Residue-level contacts at the interface:
Residue R5 in chain A is in contact with residue L2 in chain B (closest heavy-atom distance 4.3 Å).
Residue A34 in chain A is in contact with residue N25 in chain B (closest heavy-atom distance 3.6 Å).
Residue F3 in chain A is in contact with residue T11 in chain B (closest heavy-atom distance 3.5 Å).
Residue A69 in chain A interacts with residue L60 in chain B (closest heavy-atom distance 4.0 Å).
Residue I27 in chain A contacts residue Q14 in chain B (closest heavy-atom distance 3.7 Å).
Residue A65 in chain A interacts with residue F53 in chain B (closest heavy-atom distance 3.5 Å).
Residue Q44 in chain A is in contact with residue R32 in chain B (closest heavy-atom distance 2.7 Å).
Residue I27 in chain A is in contact with residue T11 in chain B (closest heavy-atom distance 3.9 Å).
Residue G28 in chain A is in contact with residue Q14 in chain B (closest heavy-atom distance 4.1 Å).
Residue I4 in chain A interacts with residue N5 in chain B (closest heavy-atom distance 3.7 Å).
Residue L20 in chain A interacts with residue L8 in chain B (closest heavy-atom distance 4.4 Å).
Residue G38 in chain A is in contact with residue N25 in chain B (closest heavy-atom distance 3.6 Å).
Residue M72 in chain A is in contact with residue L60 in chain B (closest heavy-atom distance 3.7 Å).
Residue G2 in chain A contacts residue R7 in chain B (closest heavy-atom distance 3.0 Å).
Residue I4 in chain A contacts residue L8 in chain B (closest heavy-atom distance 4.3 Å).
Residue L73 in chain A is in contact with residue L60 in chain B (closest heavy-atom distance 3.8 Å).
Residue L73 in chain A contacts residue K59 in chain B (closest heavy-atom distance 3.5 Å).
Residue G74 in chain A is in contact with residue K63 in chain B (closest heavy-atom distance 2.7 Å).
Residue I48 in chain A is in contact with residue R32 in chain B (closest heavy-atom distance 3.7 Å).
Residue D42 in chain A is in contact with residue K28 in chain B (closest heavy-atom distance 2.6 Å).
Residue I41 in chain A contacts residue V29 in chain B (closest heavy-atom distance 4.1 Å).
Residue R5 in chain A is in contact with residue N5 in chain B (closest heavy-atom distance 2.8 Å).
Residue N45 in chain A is in contact with residue K28 in chain B (closest heavy-atom distance 2.9 Å).
Residue S24 in chain A contacts residue T11 in chain B (closest heavy-atom distance 2.8 Å).
Residue M72 in chain A is in contact with residue Y64 in chain B (closest heavy-atom distance 4.0 Å).
Residue R5 in chain A contacts residue T3 in chain B (closest heavy-atom distance 3.3 Å).
Residue R31 in chain A is in contact with residue V18 in chain B (closest heavy-atom distance 3.9 Å).
Residue M52 in chain A contacts residue E38 in chain B (closest heavy-atom distance 4.0 Å).
Residue M52 in chain A interacts with residue L39 in chain B (closest heavy-atom distance 4.0 Å).
Residue R31 in chain A is in contact with residue E17 in chain B (closest heavy-atom distance 2.7 Å).
Residue S24 in chain A contacts residue Q14 in chain B (closest heavy-atom distance 3.2 Å).
Residue I48 in chain A interacts with residue L36 in chain B (closest heavy-atom distance 4.2 Å).
Residue N66 in chain A is in contact with residue S56 in chain B (closest heavy-atom distance 2.7 Å).
Residue N66 in chain A contacts residue F53 in chain B (closest heavy-atom distance 3.8 Å).
Residue D49 in chain A contacts residue K35 in chain B (closest heavy-atom distance 2.6 Å).
Residue R46 in chain A interacts with residue K28 in chain B (closest heavy-atom distance 3.8 Å).
Residue I62 in chain A is in contact with residue G49 in chain B (closest heavy-atom distance 3.5 Å).
Residue N45 in chain A contacts residue K35 in chain B (closest heavy-atom distance 3.2 Å).
Residue K59 in chain A interacts with residue A45 in chain B (closest heavy-atom distance 4.1 Å).
Residue F3 in chain A interacts with residue L8 in chain B (closest heavy-atom distance 3.8 Å).
Residue M52 in chain A contacts residue K35 in chain B (closest heavy-atom distance 3.2 Å).
Residue L73 in chain A is in contact with residue K63 in chain B (closest heavy-atom distance 4.0 Å).
Residue F3 in chain A interacts with residue R7 in chain B (closest heavy-atom distance 3.3 Å).
Residue L30 in chain A is in contact with residue V18 in chain B (closest heavy-atom distance 4.0 Å).
Residue I27 in chain A contacts residue V15 in chain B (closest heavy-atom distance 3.7 Å).
Residue T70 in chain A contacts residue S56 in chain B (closest heavy-atom distance 3.6 Å).
Residue I62 in chain A contacts residue F53 in chain B (closest heavy-atom distance 3.9 Å).
Residue A69 in chain A contacts residue S56 in chain B (closest heavy-atom distance 4.3 Å).
Residue N45 in chain A interacts with residue R32 in chain B (closest heavy-atom distance 3.3 Å).
Residue N45 in chain A interacts with residue E31 in chain B (closest heavy-atom distance 2.8 Å).
Residue A34 in chain A is in contact with residue M22 in chain B (closest heavy-atom distance 4.1 Å).
Residue I62 in chain A is in contact with residue A50 in chain B (closest heavy-atom distance 4.1 Å).
Residue M72 in chain A contacts residue K63 in chain B (closest heavy-atom distance 3.5 Å).
Residue N66 in chain A is in contact with residue Q52 in chain B (closest heavy-atom distance 3.4 Å).
Residue I62 in chain A contacts residue L46 in chain B (closest heavy-atom distance 3.9 Å).
Residue I48 in chain A interacts with residue K35 in chain B (closest heavy-atom distance 3.9 Å).
Residue I4 in chain A interacts with residue T3 in chain B (closest heavy-atom distance 3.6 Å).
Residue R5 in chain A contacts residue S4 in chain B (closest heavy-atom distance 4.2 Å).
Residue A34 in chain A contacts residue V18 in chain B (closest heavy-atom distance 3.5 Å).
Residue K59 in chain A interacts with residue L46 in chain B (closest heavy-atom distance 3.9 Å).

Sequence of chain A:
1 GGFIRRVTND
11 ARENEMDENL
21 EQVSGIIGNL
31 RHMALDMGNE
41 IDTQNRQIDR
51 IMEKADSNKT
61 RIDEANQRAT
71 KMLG

These two protein chains interact to form a complex.

Sequence of chain B:
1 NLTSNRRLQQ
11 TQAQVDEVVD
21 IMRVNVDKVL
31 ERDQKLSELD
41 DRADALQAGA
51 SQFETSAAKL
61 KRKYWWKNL